Sequence of chain A:
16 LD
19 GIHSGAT

Contacts between the two chains:
Residue Y134 in chain B contacts residue G19 in chain A (closest heavy-atom distance 3.8 Å).
Residue A254 in chain B is in contact with residue S22 in chain A (closest heavy-atom distance 4.3 Å).
Residue L174 in chain B interacts with residue G19 in chain A (closest heavy-atom distance 4.0 Å).
Residue F386 in chain B is in contact with residue D17 in chain A (closest heavy-atom distance 3.5 Å).
Residue R337 in chain B is in contact with residue D17 in chain A (closest heavy-atom distance 2.8 Å).
Residue Y351 in chain B is in contact with residue D17 in chain A (closest heavy-atom distance 2.6 Å).
Residue A297 in chain B is in contact with residue I20 in chain A (closest heavy-atom distance 3.7 Å).
Residue A255 in chain B contacts residue H21 in chain A (closest heavy-atom distance 3.7 Å).
Residue N257 in chain B is in contact with residue I20 in chain A (closest heavy-atom distance 3.3 Å).
Residue L214 in chain B is in contact with residue I20 in chain A (closest heavy-atom distance 4.6 Å).
Residue K228 in chain B interacts with residue H21 in chain A (closest heavy-atom distance 3.3 Å).
Residue D272 in chain B is in contact with residue G23 in chain A (closest heavy-atom distance 4.9 Å).
Residue R337 in chain B contacts residue I20 in chain A (closest heavy-atom distance 3.8 Å).
Residue L335 in chain B contacts residue I20 in chain A (closest heavy-atom distance 3.9 Å).
Residue G271 in chain B interacts with residue H21 in chain A (closest heavy-atom distance 3.7 Å).
Residue R384 in chain B contacts residue D17 in chain A (closest heavy-atom distance 3.5 Å).
Residue Y134 in chain B contacts residue D17 in chain A (closest heavy-atom distance 3.3 Å).
Residue G271 in chain B is in contact with residue S22 in chain A (closest heavy-atom distance 4.1 Å).
Residue Y351 in chain B interacts with residue L16 in chain A (closest heavy-atom distance 4.0 Å).
Residue L214 in chain B contacts residue H21 in chain A (closest heavy-atom distance 4.0 Å).
Residue Y351 in chain B is in contact with residue I20 in chain A (closest heavy-atom distance 3.4 Å).
Residue A255 in chain B interacts with residue S22 in chain A (closest heavy-atom distance 4.8 Å).
Residue R337 in chain B interacts with residue G19 in chain A (closest heavy-atom distance 3.5 Å).
Residue R384 in chain B interacts with residue L16 in chain A (closest heavy-atom distance 3.7 Å).
Residue N257 in chain B interacts with residue G19 in chain A (closest heavy-atom distance 4.4 Å).
Residue A254 in chain B interacts with residue G23 in chain A (closest heavy-atom distance 3.6 Å).
Residue G271 in chain B interacts with residue G23 in chain A (closest heavy-atom distance 3.6 Å).
Residue N257 in chain B contacts residue H21 in chain A (closest heavy-atom distance 2.9 Å).
Residue L214 in chain B is in contact with residue G19 in chain A (closest heavy-atom distance 3.5 Å).

Sequence of chain B:
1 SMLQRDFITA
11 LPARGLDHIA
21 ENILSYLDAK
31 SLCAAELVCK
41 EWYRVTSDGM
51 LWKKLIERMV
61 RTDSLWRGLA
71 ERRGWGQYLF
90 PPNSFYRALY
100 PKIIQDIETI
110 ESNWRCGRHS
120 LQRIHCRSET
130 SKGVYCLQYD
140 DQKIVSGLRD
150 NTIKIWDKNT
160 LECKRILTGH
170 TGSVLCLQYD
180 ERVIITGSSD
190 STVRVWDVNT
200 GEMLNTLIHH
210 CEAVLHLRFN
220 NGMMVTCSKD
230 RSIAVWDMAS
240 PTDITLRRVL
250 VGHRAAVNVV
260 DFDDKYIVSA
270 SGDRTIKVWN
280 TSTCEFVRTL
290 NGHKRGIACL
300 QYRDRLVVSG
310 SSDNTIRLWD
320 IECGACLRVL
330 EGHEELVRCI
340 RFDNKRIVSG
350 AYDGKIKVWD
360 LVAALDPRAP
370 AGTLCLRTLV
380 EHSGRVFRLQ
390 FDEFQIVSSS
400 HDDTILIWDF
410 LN

The following describes two proteins that form a bound complex.